The following describes two proteins that form a bound complex.

Residue-level contacts at the interface:
Residue I331 in the first protein interacts with residue R467 in the second protein (closest heavy-atom distance 3.6 Å).
Residue V368 in the first protein interacts with residue T339 in the second protein (closest heavy-atom distance 3.3 Å).
Residue H335 in the first protein interacts with residue V368 in the second protein (closest heavy-atom distance 3.4 Å).
Residue D328 in the first protein is in contact with residue R467 in the second protein (closest heavy-atom distance 3.0 Å).
Residue E332 in the first protein contacts residue R375 in the second protein (closest heavy-atom distance 2.9 Å).
Residue K87 in the first protein contacts residue E350 in the second protein (closest heavy-atom distance 2.8 Å).
Residue Q371 in the first protein interacts with residue H335 in the second protein (closest heavy-atom distance 3.5 Å).
Residue K479 in the first protein contacts residue D305 in the second protein (closest heavy-atom distance 2.9 Å).
Residue L313 in the first protein contacts residue K484 in the second protein (closest heavy-atom distance 3.6 Å).
Residue Y317 in the first protein interacts with residue I489 in the second protein (closest heavy-atom distance 3.6 Å).
Residue D316 in the first protein is in contact with residue K480 in the second protein (closest heavy-atom distance 2.8 Å).
Residue I476 in the first protein interacts with residue I308 in the second protein (closest heavy-atom distance 3.3 Å).
Residue K95 in the first protein is in contact with residue I486 in the second protein (closest heavy-atom distance 3.5 Å).
Residue R83 in the first protein interacts with residue A349 in the second protein (closest heavy-atom distance 3.7 Å).
Residue I489 in the first protein contacts residue E432 in the second protein (closest heavy-atom distance 3.6 Å).
Residue K479 in the first protein interacts with residue G309 in the second protein (closest heavy-atom distance 3.4 Å).
Residue T339 in the first protein contacts residue V368 in the second protein (closest heavy-atom distance 3.3 Å).
Residue G488 in the first protein interacts with residue R435 in the second protein (closest heavy-atom distance 3.6 Å).
Residue H335 in the first protein is in contact with residue R375 in the second protein (closest heavy-atom distance 3.8 Å).
Residue D305 in the first protein is in contact with residue K479 in the second protein (closest heavy-atom distance 3.2 Å).
Residue H335 in the first protein is in contact with residue N372 in the second protein (closest heavy-atom distance 3.0 Å).
Residue R467 in the first protein is in contact with residue I331 in the second protein (closest heavy-atom distance 3.5 Å).
Residue A310 in the first protein is in contact with residue A483 in the second protein (closest heavy-atom distance 3.5 Å).
Residue R435 in the first protein is in contact with residue A487 in the second protein (closest heavy-atom distance 3.3 Å).
Residue E332 in the first protein interacts with residue R467 in the second protein (closest heavy-atom distance 3.0 Å).
Residue V368 in the first protein contacts residue H335 in the second protein (closest heavy-atom distance 3.4 Å).
Residue R467 in the first protein interacts with residue D328 in the second protein (closest heavy-atom distance 2.9 Å).
Residue E432 in the first protein interacts with residue I489 in the second protein (closest heavy-atom distance 3.6 Å).
Residue A487 in the first protein interacts with residue G249 in the second protein (closest heavy-atom distance 3.7 Å).
Residue C342 in the first protein contacts residue A346 in the second protein (closest heavy-atom distance 3.6 Å).
Residue R435 in the first protein is in contact with residue G488 in the second protein (closest heavy-atom distance 3.6 Å).
Residue I486 in the first protein interacts with residue F439 in the second protein (closest heavy-atom distance 3.8 Å).
Residue G309 in the first protein interacts with residue K479 in the second protein (closest heavy-atom distance 3.4 Å).
Residue G309 in the first protein contacts residue K480 in the second protein (closest heavy-atom distance 3.6 Å).
Residue A312 in the first protein interacts with residue I476 in the second protein (closest heavy-atom distance 3.3 Å).
Residue A487 in the first protein interacts with residue R435 in the second protein (closest heavy-atom distance 3.1 Å).
Residue A349 in the first protein interacts with residue R83 in the second protein (closest heavy-atom distance 3.7 Å).
Residue I476 in the first protein is in contact with residue A312 in the second protein (closest heavy-atom distance 3.6 Å).
Residue E350 in the first protein interacts with residue R83 in the second protein (closest heavy-atom distance 3.0 Å).
Residue R467 in the first protein is in contact with residue E332 in the second protein (closest heavy-atom distance 2.9 Å).
Residue H335 in the first protein interacts with residue Q371 in the second protein (closest heavy-atom distance 3.5 Å).
Residue K480 in the first protein is in contact with residue D316 in the second protein (closest heavy-atom distance 2.8 Å).
Residue R375 in the first protein contacts residue H335 in the second protein (closest heavy-atom distance 3.8 Å).
Residue A346 in the first protein interacts with residue C342 in the second protein (closest heavy-atom distance 3.5 Å).
Residue I486 in the first protein interacts with residue N250 in the second protein (closest heavy-atom distance 3.4 Å).
Residue E350 in the first protein contacts residue I345 in the second protein (closest heavy-atom distance 3.7 Å).
Residue N372 in the first protein is in contact with residue T339 in the second protein (closest heavy-atom distance 3.1 Å).
Residue L365 in the first protein contacts residue E338 in the second protein (closest heavy-atom distance 3.7 Å).
Residue A483 in the first protein is in contact with residue A310 in the second protein (closest heavy-atom distance 3.6 Å).
Residue K480 in the first protein contacts residue G309 in the second protein (closest heavy-atom distance 3.7 Å).
Residue N250 in the first protein interacts with residue I486 in the second protein (closest heavy-atom distance 3.6 Å).
Residue N372 in the first protein is in contact with residue H335 in the second protein (closest heavy-atom distance 3.0 Å).
Residue R375 in the first protein interacts with residue E332 in the second protein (closest heavy-atom distance 3.0 Å).
Residue C342 in the first protein interacts with residue C342 in the second protein (closest heavy-atom distance 3.6 Å).
Residue F439 in the first protein contacts residue I486 in the second protein (closest heavy-atom distance 3.5 Å).
Residue E338 in the first protein interacts with residue L365 in the second protein (closest heavy-atom distance 3.7 Å).
Residue T339 in the first protein is in contact with residue N372 in the second protein (closest heavy-atom distance 3.0 Å).
Residue E350 in the first protein interacts with residue K87 in the second protein (closest heavy-atom distance 2.8 Å).
Residue I486 in the first protein contacts residue K95 in the second protein (closest heavy-atom distance 3.3 Å).
Residue R83 in the first protein contacts residue E350 in the second protein (closest heavy-atom distance 2.8 Å).

Sequence of the second protein:
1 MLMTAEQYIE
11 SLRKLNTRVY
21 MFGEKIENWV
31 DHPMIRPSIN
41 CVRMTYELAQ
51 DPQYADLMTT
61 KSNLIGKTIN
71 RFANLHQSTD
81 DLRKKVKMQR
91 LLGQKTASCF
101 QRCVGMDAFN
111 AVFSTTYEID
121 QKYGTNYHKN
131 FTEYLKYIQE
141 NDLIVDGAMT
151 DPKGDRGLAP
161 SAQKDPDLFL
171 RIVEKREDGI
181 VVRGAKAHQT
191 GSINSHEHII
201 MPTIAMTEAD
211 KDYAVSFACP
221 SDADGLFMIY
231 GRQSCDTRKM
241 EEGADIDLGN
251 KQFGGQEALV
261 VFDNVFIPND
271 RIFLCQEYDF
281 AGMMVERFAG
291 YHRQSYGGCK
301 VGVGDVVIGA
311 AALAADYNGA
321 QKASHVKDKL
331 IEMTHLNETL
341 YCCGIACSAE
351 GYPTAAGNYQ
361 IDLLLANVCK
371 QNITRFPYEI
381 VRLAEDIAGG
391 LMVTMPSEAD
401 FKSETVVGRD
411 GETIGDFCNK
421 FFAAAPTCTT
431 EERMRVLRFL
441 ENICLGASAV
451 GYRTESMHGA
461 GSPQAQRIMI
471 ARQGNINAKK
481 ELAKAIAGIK

Sequence of the first protein:
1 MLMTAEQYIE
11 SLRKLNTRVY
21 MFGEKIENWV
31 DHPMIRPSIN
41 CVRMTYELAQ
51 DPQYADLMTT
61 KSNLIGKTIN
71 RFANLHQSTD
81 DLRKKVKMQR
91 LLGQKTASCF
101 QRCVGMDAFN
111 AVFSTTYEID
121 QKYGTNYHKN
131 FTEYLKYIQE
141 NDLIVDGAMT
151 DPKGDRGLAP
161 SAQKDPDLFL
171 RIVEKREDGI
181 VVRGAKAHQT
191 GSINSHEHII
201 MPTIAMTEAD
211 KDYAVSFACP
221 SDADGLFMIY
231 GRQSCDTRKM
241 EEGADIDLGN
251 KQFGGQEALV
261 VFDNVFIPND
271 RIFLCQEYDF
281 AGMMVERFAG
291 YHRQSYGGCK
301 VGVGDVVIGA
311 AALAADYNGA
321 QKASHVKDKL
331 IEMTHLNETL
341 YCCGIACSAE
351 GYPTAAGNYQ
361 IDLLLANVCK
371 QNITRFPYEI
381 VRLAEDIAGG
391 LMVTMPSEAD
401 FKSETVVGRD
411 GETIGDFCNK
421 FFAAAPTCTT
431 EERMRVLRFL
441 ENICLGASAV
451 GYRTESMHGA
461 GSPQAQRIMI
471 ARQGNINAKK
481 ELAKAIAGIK